Sequence of protein 2:
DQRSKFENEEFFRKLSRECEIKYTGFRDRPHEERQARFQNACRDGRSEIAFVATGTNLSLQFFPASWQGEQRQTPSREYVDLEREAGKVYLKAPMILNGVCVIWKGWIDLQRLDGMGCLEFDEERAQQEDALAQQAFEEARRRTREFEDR

Residue-level contacts at the interface:
Residue E16 in protein 2 contacts residue N85 in protein 1 (closest heavy-atom distance 3.2 Å).
Residue R19 in protein 2 contacts residue T88 in protein 1 (closest heavy-atom distance 4.2 Å).
Residue N14 in protein 2 interacts with residue N85 in protein 1 (closest heavy-atom distance 2.5 Å).
Residue E15 in protein 2 is in contact with residue N85 in protein 1 (closest heavy-atom distance 3.5 Å).

Sequence of protein 1:
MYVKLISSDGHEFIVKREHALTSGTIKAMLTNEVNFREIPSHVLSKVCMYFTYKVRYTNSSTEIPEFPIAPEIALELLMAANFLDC

The following describes two proteins that form a bound complex.